This data describes a binding interaction between two proteins.

Interface contacts:
Residue V9 in chain B interacts with residue L23 in chain A (closest heavy-atom distance 4.3 Å).
Residue L105 in chain B contacts residue L23 in chain A (closest heavy-atom distance 3.5 Å).
Residue T7 in chain B contacts residue L23 in chain A (closest heavy-atom distance 3.5 Å).
Residue R104 in chain B contacts residue L23 in chain A (closest heavy-atom distance 3.2 Å).
Residue T7 in chain B contacts residue K25 in chain A (closest heavy-atom distance 4.5 Å).
Residue F10 in chain B interacts with residue A19 in chain A (closest heavy-atom distance 3.4 Å).
Residue R107 in chain B interacts with residue K25 in chain A (closest heavy-atom distance 4.5 Å).
Residue V9 in chain B is in contact with residue A19 in chain A (closest heavy-atom distance 3.9 Å).
Residue K11 in chain B is in contact with residue A19 in chain A (closest heavy-atom distance 2.5 Å).
Residue R104 in chain B contacts residue A24 in chain A (closest heavy-atom distance 3.6 Å).
Residue K108 in chain B contacts residue L23 in chain A (closest heavy-atom distance 3.9 Å).
Residue R104 in chain B is in contact with residue K25 in chain A (closest heavy-atom distance 3.8 Å).
Residue R8 in chain B is in contact with residue L23 in chain A (closest heavy-atom distance 4.8 Å).
Residue L101 in chain B interacts with residue L23 in chain A (closest heavy-atom distance 4.4 Å).

Sequence of chain B:
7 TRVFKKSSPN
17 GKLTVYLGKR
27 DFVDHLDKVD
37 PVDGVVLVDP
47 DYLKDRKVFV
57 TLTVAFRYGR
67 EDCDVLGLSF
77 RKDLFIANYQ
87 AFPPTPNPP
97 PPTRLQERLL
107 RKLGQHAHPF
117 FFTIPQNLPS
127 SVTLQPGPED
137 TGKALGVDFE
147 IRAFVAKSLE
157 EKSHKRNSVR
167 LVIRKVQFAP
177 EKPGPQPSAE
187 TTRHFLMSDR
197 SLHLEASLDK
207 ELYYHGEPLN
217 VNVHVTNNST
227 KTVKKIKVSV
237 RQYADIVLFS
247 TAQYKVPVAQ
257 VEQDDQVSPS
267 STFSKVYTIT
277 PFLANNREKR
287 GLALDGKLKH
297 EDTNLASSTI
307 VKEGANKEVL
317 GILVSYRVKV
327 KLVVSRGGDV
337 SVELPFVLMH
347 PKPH

Sequence of chain A:
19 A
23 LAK